Sequence of the first protein:
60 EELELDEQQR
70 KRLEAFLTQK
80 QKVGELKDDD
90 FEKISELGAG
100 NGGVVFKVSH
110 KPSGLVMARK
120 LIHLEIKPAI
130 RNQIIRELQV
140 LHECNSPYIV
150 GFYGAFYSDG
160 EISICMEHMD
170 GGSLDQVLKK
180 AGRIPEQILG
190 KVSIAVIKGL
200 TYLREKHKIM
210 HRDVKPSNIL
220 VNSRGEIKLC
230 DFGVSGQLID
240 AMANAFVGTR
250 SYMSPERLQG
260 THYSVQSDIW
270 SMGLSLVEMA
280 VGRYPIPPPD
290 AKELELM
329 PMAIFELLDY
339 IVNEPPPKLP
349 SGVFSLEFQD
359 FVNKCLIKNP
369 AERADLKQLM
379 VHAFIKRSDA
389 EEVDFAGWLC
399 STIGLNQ

The following describes two proteins that form a bound complex.

Interface contacts:
Residue T260 in the first protein is in contact with residue K189 in the second protein (closest heavy-atom distance 4.8 Å).
Residue H261 in the first protein is in contact with residue T24 in the second protein (closest heavy-atom distance 4.9 Å).
Residue Y262 in the first protein is in contact with residue E98 in the second protein (closest heavy-atom distance 4.7 Å).
Residue H261 in the first protein contacts residue K189 in the second protein (closest heavy-atom distance 2.8 Å).

Sequence of the second protein:
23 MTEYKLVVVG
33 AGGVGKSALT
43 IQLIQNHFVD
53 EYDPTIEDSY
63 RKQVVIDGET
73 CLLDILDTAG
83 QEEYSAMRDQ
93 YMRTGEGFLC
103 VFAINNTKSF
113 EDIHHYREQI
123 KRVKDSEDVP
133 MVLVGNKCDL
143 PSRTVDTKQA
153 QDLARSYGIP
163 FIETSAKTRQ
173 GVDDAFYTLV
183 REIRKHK